Sequence of chain B:
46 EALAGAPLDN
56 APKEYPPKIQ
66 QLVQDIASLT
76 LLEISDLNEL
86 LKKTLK

Sequence of chain A:
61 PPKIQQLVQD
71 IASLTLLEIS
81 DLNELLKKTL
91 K

Residue-level contacts at the interface:
Residue L77 in chain B is in contact with residue Q65 in chain A (closest heavy-atom distance 4.8 Å).
Residue A72 in chain B interacts with residue A72 in chain A (closest heavy-atom distance 3.1 Å).
Residue L76 in chain B interacts with residue V68 in chain A (closest heavy-atom distance 3.4 Å).
Residue L74 in chain B contacts residue V68 in chain A (closest heavy-atom distance 4.3 Å).
Residue T75 in chain B interacts with residue V68 in chain A (closest heavy-atom distance 3.9 Å).

These two protein chains interact to form a complex.